The following describes two proteins that form a bound complex.

Sequence of chain B:
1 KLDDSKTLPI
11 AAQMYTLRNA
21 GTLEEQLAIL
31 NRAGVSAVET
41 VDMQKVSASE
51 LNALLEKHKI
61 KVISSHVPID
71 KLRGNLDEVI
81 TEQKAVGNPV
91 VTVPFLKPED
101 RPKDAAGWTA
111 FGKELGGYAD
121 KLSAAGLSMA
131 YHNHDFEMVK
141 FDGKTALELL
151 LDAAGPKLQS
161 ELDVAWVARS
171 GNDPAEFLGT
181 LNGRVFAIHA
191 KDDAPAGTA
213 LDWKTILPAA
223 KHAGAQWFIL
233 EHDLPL

Residue-level contacts at the interface:
Residue K57 in chain B interacts with residue A196 in chain A (closest heavy-atom distance 3.0 Å).
Residue D235 in chain B contacts residue N31 in chain A (closest heavy-atom distance 3.8 Å).
Residue A28 in chain B is in contact with residue D192 in chain A (closest heavy-atom distance 3.5 Å).
Residue R32 in chain B is in contact with residue W215 in chain A (closest heavy-atom distance 3.1 Å).
Residue G21 in chain B contacts residue H234 in chain A (closest heavy-atom distance 3.0 Å).
Residue K59 in chain B is in contact with residue G197 in chain A (closest heavy-atom distance 3.9 Å).
Residue L236 in chain B interacts with residue A28 in chain A (closest heavy-atom distance 3.8 Å).
Residue K59 in chain B contacts residue A196 in chain A (closest heavy-atom distance 3.5 Å).
Residue T22 in chain B is in contact with residue I29 in chain A (closest heavy-atom distance 3.5 Å).
Residue L236 in chain B is in contact with residue H58 in chain A (closest heavy-atom distance 3.9 Å).
Residue E25 in chain B is in contact with residue D192 in chain A (closest heavy-atom distance 3.2 Å).
Residue A196 in chain B contacts residue I10 in chain A (closest heavy-atom distance 3.1 Å).
Residue H234 in chain B contacts residue R32 in chain A (closest heavy-atom distance 3.4 Å).
Residue K57 in chain B is in contact with residue D193 in chain A (closest heavy-atom distance 2.9 Å).
Residue P237 in chain B interacts with residue N31 in chain A (closest heavy-atom distance 3.4 Å).
Residue E25 in chain B is in contact with residue Y15 in chain A (closest heavy-atom distance 3.8 Å).
Residue P195 in chain B interacts with residue G34 in chain A (closest heavy-atom distance 3.6 Å).
Residue L236 in chain B contacts residue N31 in chain A (closest heavy-atom distance 3.2 Å).
Residue L236 in chain B interacts with residue R32 in chain A (closest heavy-atom distance 3.2 Å).
Residue T198 in chain B is in contact with residue I10 in chain A (closest heavy-atom distance 4.0 Å).
Residue Q26 in chain B is in contact with residue I29 in chain A (closest heavy-atom distance 4.1 Å).
Residue A199 in chain B is in contact with residue L219 in chain A (closest heavy-atom distance 4.1 Å).
Residue T198 in chain B contacts residue T7 in chain A (closest heavy-atom distance 2.7 Å).
Residue A196 in chain B contacts residue P9 in chain A (closest heavy-atom distance 3.7 Å).
Residue E24 in chain B is in contact with residue D192 in chain A (closest heavy-atom distance 3.2 Å).
Residue E24 in chain B is in contact with residue D193 in chain A (closest heavy-atom distance 3.4 Å).
Residue A196 in chain B is in contact with residue A33 in chain A (closest heavy-atom distance 3.8 Å).
Residue G197 in chain B contacts residue P9 in chain A (closest heavy-atom distance 4.0 Å).
Residue H58 in chain B interacts with residue A196 in chain A (closest heavy-atom distance 3.5 Å).
Residue T198 in chain B interacts with residue F230 in chain A (closest heavy-atom distance 4.0 Å).
Residue H234 in chain B interacts with residue N31 in chain A (closest heavy-atom distance 3.4 Å).
Residue T198 in chain B is in contact with residue L8 in chain A (closest heavy-atom distance 2.8 Å).
Residue H234 in chain B contacts residue G34 in chain A (closest heavy-atom distance 3.5 Å).
Residue I29 in chain B is in contact with residue L232 in chain A (closest heavy-atom distance 3.5 Å).
Residue E25 in chain B interacts with residue H234 in chain A (closest heavy-atom distance 4.1 Å).
Residue T198 in chain B is in contact with residue L219 in chain A (closest heavy-atom distance 3.9 Å).
Residue K57 in chain B interacts with residue A194 in chain A (closest heavy-atom distance 4.0 Å).
Residue E25 in chain B contacts residue L232 in chain A (closest heavy-atom distance 4.0 Å).
Residue R32 in chain B interacts with residue F230 in chain A (closest heavy-atom distance 3.3 Å).
Residue A28 in chain B interacts with residue L232 in chain A (closest heavy-atom distance 3.9 Å).
Residue H234 in chain B interacts with residue A33 in chain A (closest heavy-atom distance 4.0 Å).
Residue N31 in chain B is in contact with residue A196 in chain A (closest heavy-atom distance 3.8 Å).
Residue A196 in chain B interacts with residue G34 in chain A (closest heavy-atom distance 2.9 Å).
Residue Y15 in chain B contacts residue R32 in chain A (closest heavy-atom distance 3.4 Å).
Residue G197 in chain B interacts with residue T7 in chain A (closest heavy-atom distance 3.6 Å).
Residue L17 in chain B interacts with residue I29 in chain A (closest heavy-atom distance 3.6 Å).
Residue T22 in chain B interacts with residue Y15 in chain A (closest heavy-atom distance 3.2 Å).
Residue E25 in chain B is in contact with residue A12 in chain A (closest heavy-atom distance 4.0 Å).
Residue T22 in chain B contacts residue H234 in chain A (closest heavy-atom distance 3.9 Å).
Residue G197 in chain B is in contact with residue L8 in chain A (closest heavy-atom distance 3.2 Å).
Residue P237 in chain B is in contact with residue K57 in chain A (closest heavy-atom distance 4.3 Å).
Residue I29 in chain B interacts with residue A33 in chain A (closest heavy-atom distance 3.8 Å).
Residue P195 in chain B is in contact with residue S36 in chain A (closest heavy-atom distance 3.6 Å).
Residue H58 in chain B contacts residue A194 in chain A (closest heavy-atom distance 3.6 Å).
Residue P237 in chain B interacts with residue K59 in chain A (closest heavy-atom distance 4.1 Å).
Residue H58 in chain B interacts with residue D192 in chain A (closest heavy-atom distance 3.4 Å).
Residue I29 in chain B contacts residue V35 in chain A (closest heavy-atom distance 3.8 Å).
Residue P237 in chain B is in contact with residue H58 in chain A (closest heavy-atom distance 4.0 Å).
Residue G197 in chain B contacts residue I10 in chain A (closest heavy-atom distance 3.6 Å).
Residue K57 in chain B interacts with residue P195 in chain A (closest heavy-atom distance 3.8 Å).

Sequence of chain A:
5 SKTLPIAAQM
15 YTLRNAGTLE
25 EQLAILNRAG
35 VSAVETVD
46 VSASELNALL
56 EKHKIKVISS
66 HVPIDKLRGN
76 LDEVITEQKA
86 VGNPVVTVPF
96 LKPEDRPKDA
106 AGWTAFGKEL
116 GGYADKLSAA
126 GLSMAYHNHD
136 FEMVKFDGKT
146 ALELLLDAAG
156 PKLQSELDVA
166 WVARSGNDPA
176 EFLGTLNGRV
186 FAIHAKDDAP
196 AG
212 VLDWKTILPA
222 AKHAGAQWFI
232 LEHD